Interface contacts:
Residue N70 in protein 2 interacts with residue K9 in protein 1 (closest heavy-atom distance 3.1 Å).
Residue Y84 in protein 2 is in contact with residue L12 in protein 1 (closest heavy-atom distance 2.7 Å).
Residue S77 in protein 2 interacts with residue C11 in protein 1 (closest heavy-atom distance 3.5 Å).
Residue N63 in protein 2 contacts residue A4 in protein 1 (closest heavy-atom distance 3.6 Å).
Residue N63 in protein 2 contacts residue A5 in protein 1 (closest heavy-atom distance 3.1 Å).
Residue N70 in protein 2 contacts residue K7 in protein 1 (closest heavy-atom distance 2.9 Å).
Residue W167 in protein 2 contacts residue A5 in protein 1 (closest heavy-atom distance 3.6 Å).
Residue C76 in protein 2 contacts residue C11 in protein 1 (closest heavy-atom distance 2.0 Å).
Residue T163 in protein 2 interacts with residue A4 in protein 1 (closest heavy-atom distance 3.3 Å).
Residue Y7 in protein 2 is in contact with residue A5 in protein 1 (closest heavy-atom distance 3.9 Å).
Residue Y159 in protein 2 contacts residue A6 in protein 1 (closest heavy-atom distance 3.8 Å).
Residue F22 in protein 2 contacts residue K9 in protein 1 (closest heavy-atom distance 4.0 Å).
Residue N70 in protein 2 is in contact with residue K8 in protein 1 (closest heavy-atom distance 4.0 Å).
Residue T163 in protein 2 contacts residue A5 in protein 1 (closest heavy-atom distance 4.1 Å).
Residue S97 in protein 2 is in contact with residue K9 in protein 1 (closest heavy-atom distance 2.9 Å).
Residue N114 in protein 2 is in contact with residue K7 in protein 1 (closest heavy-atom distance 3.8 Å).
Residue D156 in protein 2 is in contact with residue Y10 in protein 1 (closest heavy-atom distance 3.9 Å).
Residue N80 in protein 2 interacts with residue L12 in protein 1 (closest heavy-atom distance 2.9 Å).
Residue D74 in protein 2 interacts with residue K9 in protein 1 (closest heavy-atom distance 2.8 Å).
Residue W147 in protein 2 interacts with residue L12 in protein 1 (closest heavy-atom distance 3.8 Å).
Residue D156 in protein 2 contacts residue K8 in protein 1 (closest heavy-atom distance 4.5 Å).
Residue F67 in protein 2 is in contact with residue A6 in protein 1 (closest heavy-atom distance 3.6 Å).
Residue R62 in protein 2 is in contact with residue A4 in protein 1 (closest heavy-atom distance 3.2 Å).
Residue Y171 in protein 2 contacts residue A5 in protein 1 (closest heavy-atom distance 3.5 Å).
Residue L81 in protein 2 interacts with residue L12 in protein 1 (closest heavy-atom distance 4.1 Å).
Residue Y116 in protein 2 is in contact with residue K7 in protein 1 (closest heavy-atom distance 4.2 Å).
Residue W147 in protein 2 interacts with residue C11 in protein 1 (closest heavy-atom distance 2.9 Å).
Residue N63 in protein 2 interacts with residue A6 in protein 1 (closest heavy-atom distance 3.0 Å).
Residue Q155 in protein 2 contacts residue Y10 in protein 1 (closest heavy-atom distance 3.2 Å).
Residue Y7 in protein 2 contacts residue A6 in protein 1 (closest heavy-atom distance 3.8 Å).
Residue I66 in protein 2 is in contact with residue A6 in protein 1 (closest heavy-atom distance 3.8 Å).
Residue Y7 in protein 2 contacts residue K7 in protein 1 (closest heavy-atom distance 4.9 Å).
Residue Y116 in protein 2 interacts with residue L12 in protein 1 (closest heavy-atom distance 4.3 Å).
Residue Y159 in protein 2 is in contact with residue K7 in protein 1 (closest heavy-atom distance 3.5 Å).
Residue Y159 in protein 2 is in contact with residue A4 in protein 1 (closest heavy-atom distance 4.7 Å).
Residue Y116 in protein 2 is in contact with residue K9 in protein 1 (closest heavy-atom distance 4.0 Å).
Residue S77 in protein 2 contacts residue Y10 in protein 1 (closest heavy-atom distance 4.2 Å).
Residue I124 in protein 2 contacts residue L12 in protein 1 (closest heavy-atom distance 4.9 Å).
Residue N80 in protein 2 contacts residue C11 in protein 1 (closest heavy-atom distance 3.2 Å).
Residue I66 in protein 2 interacts with residue K8 in protein 1 (closest heavy-atom distance 4.1 Å).
Residue Y123 in protein 2 is in contact with residue L12 in protein 1 (closest heavy-atom distance 3.5 Å).
Residue S77 in protein 2 contacts residue L12 in protein 1 (closest heavy-atom distance 3.0 Å).
Residue K146 in protein 2 contacts residue C11 in protein 1 (closest heavy-atom distance 3.7 Å).
Residue I66 in protein 2 interacts with residue K7 in protein 1 (closest heavy-atom distance 3.4 Å).
Residue T143 in protein 2 interacts with residue L12 in protein 1 (closest heavy-atom distance 2.7 Å).
Residue W147 in protein 2 is in contact with residue Y10 in protein 1 (closest heavy-atom distance 3.4 Å).
Residue Y159 in protein 2 contacts residue A5 in protein 1 (closest heavy-atom distance 2.7 Å).
Residue Y99 in protein 2 interacts with residue K7 in protein 1 (closest heavy-atom distance 3.6 Å).
Residue D156 in protein 2 contacts residue K7 in protein 1 (closest heavy-atom distance 2.7 Å).
Residue T73 in protein 2 interacts with residue Y10 in protein 1 (closest heavy-atom distance 3.5 Å).
Residue K146 in protein 2 is in contact with residue L12 in protein 1 (closest heavy-atom distance 2.9 Å).
Residue W167 in protein 2 contacts residue A4 in protein 1 (closest heavy-atom distance 4.2 Å).
Residue Y99 in protein 2 interacts with residue K9 in protein 1 (closest heavy-atom distance 3.9 Å).
Residue D9 in protein 2 interacts with residue K9 in protein 1 (closest heavy-atom distance 3.0 Å).
Residue T73 in protein 2 contacts residue K9 in protein 1 (closest heavy-atom distance 3.7 Å).
Residue L95 in protein 2 is in contact with residue L12 in protein 1 (closest heavy-atom distance 4.0 Å).
Residue I66 in protein 2 is in contact with residue A4 in protein 1 (closest heavy-atom distance 4.0 Å).
Residue Y59 in protein 2 is in contact with residue A5 in protein 1 (closest heavy-atom distance 3.8 Å).
Residue T73 in protein 2 is in contact with residue C11 in protein 1 (closest heavy-atom distance 3.5 Å).
Residue V152 in protein 2 interacts with residue Y10 in protein 1 (closest heavy-atom distance 3.5 Å).

Sequence of protein 2:
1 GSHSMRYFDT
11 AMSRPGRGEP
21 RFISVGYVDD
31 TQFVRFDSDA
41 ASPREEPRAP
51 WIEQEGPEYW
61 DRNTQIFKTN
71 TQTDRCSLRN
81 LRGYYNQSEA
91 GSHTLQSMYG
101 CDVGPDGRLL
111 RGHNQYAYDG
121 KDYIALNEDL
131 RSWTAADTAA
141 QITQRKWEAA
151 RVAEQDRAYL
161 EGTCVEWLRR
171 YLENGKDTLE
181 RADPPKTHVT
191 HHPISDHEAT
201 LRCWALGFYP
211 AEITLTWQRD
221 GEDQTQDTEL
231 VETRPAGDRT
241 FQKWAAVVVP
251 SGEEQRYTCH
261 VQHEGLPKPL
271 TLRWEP

Sequence of protein 1:
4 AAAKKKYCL

The following describes two proteins that form a bound complex.